Sequence of chain B:
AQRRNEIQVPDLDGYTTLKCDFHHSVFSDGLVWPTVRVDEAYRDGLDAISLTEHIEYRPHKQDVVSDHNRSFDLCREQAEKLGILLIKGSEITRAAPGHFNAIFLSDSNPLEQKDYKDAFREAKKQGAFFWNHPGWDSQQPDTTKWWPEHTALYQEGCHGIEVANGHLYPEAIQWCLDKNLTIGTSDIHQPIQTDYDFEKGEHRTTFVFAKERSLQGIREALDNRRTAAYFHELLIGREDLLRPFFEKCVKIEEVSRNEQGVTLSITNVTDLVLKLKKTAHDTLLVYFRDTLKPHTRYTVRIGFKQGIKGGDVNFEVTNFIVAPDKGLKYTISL

Interface contacts:
Residue P198 in chain A contacts residue V38 in chain B (closest heavy-atom distance 4.2 Å).
Residue V67 in chain A contacts residue Q64 in chain B (closest heavy-atom distance 4.2 Å).
Residue T201 in chain A interacts with residue Q200 in chain B (closest heavy-atom distance 2.9 Å).
Residue D65 in chain A contacts residue F29 in chain B (closest heavy-atom distance 4.0 Å).
Residue D65 in chain A interacts with residue W35 in chain B (closest heavy-atom distance 4.0 Å).
Residue L33 in chain A is in contact with residue V38 in chain B (closest heavy-atom distance 3.7 Å).
Residue Q200 in chain A contacts residue P198 in chain B (closest heavy-atom distance 4.4 Å).
Residue D41 in chain A is in contact with residue Q197 in chain B (closest heavy-atom distance 4.6 Å).
Residue D65 in chain A is in contact with residue D65 in chain B (closest heavy-atom distance 3.1 Å).
Residue V66 in chain A contacts residue V66 in chain B (closest heavy-atom distance 4.5 Å).
Residue V34 in chain A contacts residue P198 in chain B (closest heavy-atom distance 4.7 Å).
Residue Q197 in chain A interacts with residue D41 in chain B (closest heavy-atom distance 4.4 Å).
Residue V34 in chain A contacts residue V34 in chain B (closest heavy-atom distance 4.5 Å).
Residue V66 in chain A interacts with residue W35 in chain B (closest heavy-atom distance 3.7 Å).
Residue D65 in chain A interacts with residue V66 in chain B (closest heavy-atom distance 3.3 Å).
Residue V34 in chain A contacts residue W35 in chain B (closest heavy-atom distance 4.7 Å).
Residue V28 in chain A is in contact with residue W35 in chain B (closest heavy-atom distance 3.7 Å).
Residue S68 in chain A interacts with residue D65 in chain B (closest heavy-atom distance 4.3 Å).
Residue Q197 in chain A contacts residue V38 in chain B (closest heavy-atom distance 4.6 Å).
Residue L33 in chain A interacts with residue V34 in chain B (closest heavy-atom distance 3.6 Å).
Residue V34 in chain A interacts with residue L33 in chain B (closest heavy-atom distance 3.6 Å).
Residue P198 in chain A interacts with residue Q200 in chain B (closest heavy-atom distance 4.5 Å).
Residue W35 in chain A interacts with residue V34 in chain B (closest heavy-atom distance 4.8 Å).
Residue W35 in chain A interacts with residue V28 in chain B (closest heavy-atom distance 3.7 Å).
Residue L33 in chain A interacts with residue W35 in chain B (closest heavy-atom distance 2.9 Å).
Residue D65 in chain A contacts residue R72 in chain B (closest heavy-atom distance 3.0 Å).
Residue D65 in chain A is in contact with residue S68 in chain B (closest heavy-atom distance 2.4 Å).
Residue T37 in chain A interacts with residue L33 in chain B (closest heavy-atom distance 4.3 Å).
Residue W35 in chain A is in contact with residue H62 in chain B (closest heavy-atom distance 3.3 Å).
Residue P198 in chain A is in contact with residue V34 in chain B (closest heavy-atom distance 4.7 Å).
Residue P198 in chain A contacts residue P198 in chain B (closest heavy-atom distance 3.9 Å).
Residue W35 in chain A interacts with residue D65 in chain B (closest heavy-atom distance 3.8 Å).
Residue V38 in chain A contacts residue L33 in chain B (closest heavy-atom distance 3.7 Å).
Residue F29 in chain A contacts residue D65 in chain B (closest heavy-atom distance 3.7 Å).
Residue V38 in chain A is in contact with residue P198 in chain B (closest heavy-atom distance 4.3 Å).
Residue V28 in chain A contacts residue V28 in chain B (closest heavy-atom distance 4.7 Å).
Residue Q200 in chain A contacts residue T201 in chain B (closest heavy-atom distance 2.7 Å).
Residue T201 in chain A is in contact with residue R45 in chain B (closest heavy-atom distance 4.0 Å).
Residue V67 in chain A contacts residue D65 in chain B (closest heavy-atom distance 2.8 Å).
Residue Q64 in chain A contacts residue S68 in chain B (closest heavy-atom distance 4.7 Å).
Residue H62 in chain A contacts residue W35 in chain B (closest heavy-atom distance 3.3 Å).
Residue Q200 in chain A contacts residue Q200 in chain B (closest heavy-atom distance 3.6 Å).
Residue V66 in chain A is in contact with residue D65 in chain B (closest heavy-atom distance 3.1 Å).
Residue L76 in chain A contacts residue D65 in chain B (closest heavy-atom distance 4.0 Å).
Residue Q64 in chain A contacts residue R72 in chain B (closest heavy-atom distance 5.0 Å).
Residue L33 in chain A is in contact with residue T37 in chain B (closest heavy-atom distance 3.7 Å).
Residue V67 in chain A contacts residue V67 in chain B (closest heavy-atom distance 4.1 Å).
Residue W35 in chain A interacts with residue L33 in chain B (closest heavy-atom distance 2.9 Å).
Residue E206 in chain A interacts with residue E206 in chain B (closest heavy-atom distance 4.8 Å).
Residue R72 in chain A contacts residue D65 in chain B (closest heavy-atom distance 2.9 Å).
Residue W35 in chain A contacts residue V66 in chain B (closest heavy-atom distance 3.7 Å).
Residue D65 in chain A contacts residue V67 in chain B (closest heavy-atom distance 2.9 Å).
Residue D65 in chain A interacts with residue L76 in chain B (closest heavy-atom distance 4.2 Å).
Residue L33 in chain A contacts residue L33 in chain B (closest heavy-atom distance 4.7 Å).
Residue R45 in chain A interacts with residue T201 in chain B (closest heavy-atom distance 3.9 Å).

Sequence of chain A:
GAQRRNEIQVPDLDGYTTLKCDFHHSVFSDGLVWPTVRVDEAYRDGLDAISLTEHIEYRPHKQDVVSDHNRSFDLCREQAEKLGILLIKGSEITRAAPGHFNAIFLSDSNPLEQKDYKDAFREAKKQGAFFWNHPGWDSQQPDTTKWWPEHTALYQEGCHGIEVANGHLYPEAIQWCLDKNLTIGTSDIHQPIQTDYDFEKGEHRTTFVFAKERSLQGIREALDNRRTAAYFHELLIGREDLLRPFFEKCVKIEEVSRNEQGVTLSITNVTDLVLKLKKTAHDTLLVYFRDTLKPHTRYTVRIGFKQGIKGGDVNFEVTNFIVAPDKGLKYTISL

The following describes two proteins that form a bound complex.